Residue-level contacts at the interface:
Residue K277 in protein 2 contacts residue Y152 in protein 1 (closest heavy-atom distance 3.9 Å).
Residue N275 in protein 2 interacts with residue E153 in protein 1 (closest heavy-atom distance 4.2 Å).
Residue Y284 in protein 2 contacts residue R42 in protein 1 (closest heavy-atom distance 4.0 Å).
Residue M364 in protein 2 is in contact with residue G181 in protein 1 (closest heavy-atom distance 3.0 Å).
Residue H175 in protein 2 interacts with residue Q182 in protein 1 (closest heavy-atom distance 3.6 Å).
Residue R246 in protein 2 interacts with residue P186 in protein 1 (closest heavy-atom distance 4.0 Å).
Residue M362 in protein 2 is in contact with residue S184 in protein 1 (closest heavy-atom distance 3.2 Å).
Residue M364 in protein 2 contacts residue Q182 in protein 1 (closest heavy-atom distance 2.8 Å).
Residue L366 in protein 2 is in contact with residue G180 in protein 1 (closest heavy-atom distance 3.5 Å).
Residue R176 in protein 2 is in contact with residue L185 in protein 1 (closest heavy-atom distance 4.0 Å).
Residue P297 in protein 2 interacts with residue E153 in protein 1 (closest heavy-atom distance 3.1 Å).
Residue P297 in protein 2 contacts residue Y152 in protein 1 (closest heavy-atom distance 4.9 Å).
Residue K277 in protein 2 interacts with residue E153 in protein 1 (closest heavy-atom distance 3.5 Å).
Residue G174 in protein 2 contacts residue L185 in protein 1 (closest heavy-atom distance 3.3 Å).
Residue R240 in protein 2 contacts residue M189 in protein 1 (closest heavy-atom distance 4.3 Å).
Residue K277 in protein 2 contacts residue A150 in protein 1 (closest heavy-atom distance 4.9 Å).
Residue R365 in protein 2 interacts with residue R41 in protein 1 (closest heavy-atom distance 3.1 Å).
Residue P363 in protein 2 contacts residue L183 in protein 1 (closest heavy-atom distance 4.2 Å).
Residue R246 in protein 2 contacts residue A188 in protein 1 (closest heavy-atom distance 4.4 Å).
Residue M362 in protein 2 is in contact with residue L183 in protein 1 (closest heavy-atom distance 3.2 Å).
Residue P242 in protein 2 is in contact with residue L187 in protein 1 (closest heavy-atom distance 3.3 Å).
Residue L366 in protein 2 interacts with residue R41 in protein 1 (closest heavy-atom distance 4.0 Å).
Residue M362 in protein 2 is in contact with residue P186 in protein 1 (closest heavy-atom distance 4.5 Å).
Residue L366 in protein 2 contacts residue L176 in protein 1 (closest heavy-atom distance 3.7 Å).
Residue V247 in protein 2 contacts residue L185 in protein 1 (closest heavy-atom distance 4.1 Å).
Residue G174 in protein 2 contacts residue L183 in protein 1 (closest heavy-atom distance 4.6 Å).
Residue K277 in protein 2 is in contact with residue R151 in protein 1 (closest heavy-atom distance 2.7 Å).
Residue F278 in protein 2 interacts with residue G181 in protein 1 (closest heavy-atom distance 5.0 Å).
Residue R365 in protein 2 contacts residue N40 in protein 1 (closest heavy-atom distance 2.5 Å).
Residue N275 in protein 2 contacts residue Y152 in protein 1 (closest heavy-atom distance 3.9 Å).
Residue V247 in protein 2 is in contact with residue L187 in protein 1 (closest heavy-atom distance 4.2 Å).
Residue R365 in protein 2 contacts residue L176 in protein 1 (closest heavy-atom distance 3.2 Å).
Residue M364 in protein 2 is in contact with residue G180 in protein 1 (closest heavy-atom distance 3.3 Å).
Residue M362 in protein 2 contacts residue L185 in protein 1 (closest heavy-atom distance 3.2 Å).
Residue V344 in protein 2 interacts with residue L183 in protein 1 (closest heavy-atom distance 4.5 Å).
Residue G174 in protein 2 contacts residue S184 in protein 1 (closest heavy-atom distance 4.4 Å).
Residue M362 in protein 2 is in contact with residue Q182 in protein 1 (closest heavy-atom distance 3.0 Å).
Residue Y154 in protein 2 interacts with residue L187 in protein 1 (closest heavy-atom distance 3.7 Å).
Residue M364 in protein 2 interacts with residue L183 in protein 1 (closest heavy-atom distance 4.8 Å).
Residue L155 in protein 2 interacts with residue L187 in protein 1 (closest heavy-atom distance 4.3 Å).
Residue R240 in protein 2 interacts with residue A188 in protein 1 (closest heavy-atom distance 4.6 Å).
Residue R240 in protein 2 is in contact with residue E190 in protein 1 (closest heavy-atom distance 3.7 Å).
Residue F278 in protein 2 is in contact with residue R151 in protein 1 (closest heavy-atom distance 4.9 Å).
Residue E316 in protein 2 interacts with residue R42 in protein 1 (closest heavy-atom distance 4.8 Å).
Residue V247 in protein 2 interacts with residue P186 in protein 1 (closest heavy-atom distance 3.5 Å).
Residue S346 in protein 2 is in contact with residue P186 in protein 1 (closest heavy-atom distance 4.7 Å).
Residue R365 in protein 2 contacts residue G180 in protein 1 (closest heavy-atom distance 3.9 Å).
Residue D173 in protein 2 is in contact with residue L185 in protein 1 (closest heavy-atom distance 4.8 Å).
Residue R246 in protein 2 is in contact with residue L187 in protein 1 (closest heavy-atom distance 4.8 Å).
Residue R365 in protein 2 contacts residue R42 in protein 1 (closest heavy-atom distance 3.6 Å).
Residue T172 in protein 2 is in contact with residue L185 in protein 1 (closest heavy-atom distance 3.0 Å).
Residue P242 in protein 2 contacts residue A188 in protein 1 (closest heavy-atom distance 4.2 Å).
Residue P363 in protein 2 is in contact with residue Q182 in protein 1 (closest heavy-atom distance 3.1 Å).
Residue F278 in protein 2 interacts with residue Y152 in protein 1 (closest heavy-atom distance 3.8 Å).
Residue H175 in protein 2 contacts residue L185 in protein 1 (closest heavy-atom distance 3.5 Å).
Residue L177 in protein 2 contacts residue L185 in protein 1 (closest heavy-atom distance 4.9 Å).

Sequence of protein 1:
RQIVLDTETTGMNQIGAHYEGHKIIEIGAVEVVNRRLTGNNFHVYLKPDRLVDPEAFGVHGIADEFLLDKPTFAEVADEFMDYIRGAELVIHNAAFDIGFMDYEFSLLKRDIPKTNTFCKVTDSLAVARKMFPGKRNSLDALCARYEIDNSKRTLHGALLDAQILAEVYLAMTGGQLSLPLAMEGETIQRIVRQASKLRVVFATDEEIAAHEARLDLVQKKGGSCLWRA

Sequence of protein 2:
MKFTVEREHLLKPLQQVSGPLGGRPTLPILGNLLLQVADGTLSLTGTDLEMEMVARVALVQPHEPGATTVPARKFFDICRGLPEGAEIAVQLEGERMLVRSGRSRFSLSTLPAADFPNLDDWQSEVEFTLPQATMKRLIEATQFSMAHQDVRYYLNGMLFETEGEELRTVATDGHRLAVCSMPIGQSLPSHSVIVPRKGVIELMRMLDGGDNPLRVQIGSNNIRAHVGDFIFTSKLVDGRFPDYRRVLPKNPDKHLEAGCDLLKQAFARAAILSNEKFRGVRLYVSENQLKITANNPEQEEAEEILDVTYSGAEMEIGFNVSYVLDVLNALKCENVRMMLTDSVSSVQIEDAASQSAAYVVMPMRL

These two protein chains interact to form a complex.